Sequence of chain B:
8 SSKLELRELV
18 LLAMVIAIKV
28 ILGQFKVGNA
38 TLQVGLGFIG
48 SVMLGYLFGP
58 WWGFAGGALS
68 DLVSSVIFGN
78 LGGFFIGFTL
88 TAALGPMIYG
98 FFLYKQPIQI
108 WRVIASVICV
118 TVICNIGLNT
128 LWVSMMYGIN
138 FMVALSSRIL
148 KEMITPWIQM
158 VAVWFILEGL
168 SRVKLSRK

The following describes two proteins that form a bound complex.

Sequence of chain A:
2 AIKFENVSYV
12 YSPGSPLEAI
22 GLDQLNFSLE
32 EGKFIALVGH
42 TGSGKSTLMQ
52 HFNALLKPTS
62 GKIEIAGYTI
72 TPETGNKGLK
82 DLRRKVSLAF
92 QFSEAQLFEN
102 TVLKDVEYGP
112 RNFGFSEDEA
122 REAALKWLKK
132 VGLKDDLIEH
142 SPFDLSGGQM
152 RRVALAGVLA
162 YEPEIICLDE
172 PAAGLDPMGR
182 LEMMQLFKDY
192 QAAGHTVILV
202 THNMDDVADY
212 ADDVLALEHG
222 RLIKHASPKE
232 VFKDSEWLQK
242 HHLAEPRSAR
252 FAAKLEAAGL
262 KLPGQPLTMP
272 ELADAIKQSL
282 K

Contacts between the two chains:
Residue N101 in chain A is in contact with residue V170 in chain B (closest heavy-atom distance 4.6 Å).
Residue D145 in chain A contacts residue K175 in chain B (closest heavy-atom distance 4.5 Å).
Residue F144 in chain A interacts with residue K171 in chain B (closest heavy-atom distance 3.9 Å).
Residue N101 in chain A is in contact with residue K171 in chain B (closest heavy-atom distance 3.2 Å).
Residue E100 in chain A interacts with residue K171 in chain B (closest heavy-atom distance 2.8 Å).
Residue E100 in chain A contacts residue L167 in chain B (closest heavy-atom distance 3.6 Å).
Residue D145 in chain A is in contact with residue R174 in chain B (closest heavy-atom distance 2.5 Å).
Residue F144 in chain A interacts with residue R174 in chain B (closest heavy-atom distance 4.8 Å).
Residue N101 in chain A interacts with residue L167 in chain B (closest heavy-atom distance 3.2 Å).